This data describes a binding interaction between two proteins.

Residue-level contacts at the interface:
Residue Q197 in chain B is in contact with residue P29 in chain A (closest heavy-atom distance 3.5 Å).
Residue F213 in chain B contacts residue Y51 in chain A (closest heavy-atom distance 3.2 Å).
Residue F29 in chain B contacts residue C77 in chain A (closest heavy-atom distance 3.5 Å).
Residue L171 in chain B is in contact with residue A17 in chain A (closest heavy-atom distance 3.6 Å).
Residue F78 in chain B contacts residue P131 in chain A (closest heavy-atom distance 3.5 Å).
Residue F86 in chain B is in contact with residue W130 in chain A (closest heavy-atom distance 3.6 Å).
Residue I32 in chain B contacts residue V75 in chain A (closest heavy-atom distance 3.2 Å).
Residue F213 in chain B is in contact with residue P163 in chain A (closest heavy-atom distance 3.5 Å).
Residue A198 in chain B contacts residue V150 in chain A (closest heavy-atom distance 3.7 Å).
Residue W74 in chain B is in contact with residue K34 in chain A (closest heavy-atom distance 3.6 Å).
Residue F213 in chain B interacts with residue L50 in chain A (closest heavy-atom distance 3.6 Å).
Residue F36 in chain B interacts with residue L126 in chain A (closest heavy-atom distance 3.1 Å).
Residue F117 in chain B interacts with residue F128 in chain A (closest heavy-atom distance 3.4 Å).
Residue Q83 in chain B contacts residue P131 in chain A (closest heavy-atom distance 3.3 Å).
Residue A164 in chain B interacts with residue A13 in chain A (closest heavy-atom distance 3.2 Å).
Residue I136 in chain B contacts residue I69 in chain A (closest heavy-atom distance 3.6 Å).
Residue I32 in chain B interacts with residue L127 in chain A (closest heavy-atom distance 3.4 Å).
Residue S124 in chain B interacts with residue V75 in chain A (closest heavy-atom distance 3.3 Å).
Residue A164 in chain B is in contact with residue A17 in chain A (closest heavy-atom distance 3.2 Å).
Residue F209 in chain B interacts with residue L158 in chain A (closest heavy-atom distance 3.5 Å).
Residue F209 in chain B interacts with residue M18 in chain A (closest heavy-atom distance 3.5 Å).
Residue I113 in chain B interacts with residue F128 in chain A (closest heavy-atom distance 3.6 Å).
Residue S220 in chain B interacts with residue K7 in chain A (closest heavy-atom distance 3.6 Å).
Residue Q83 in chain B interacts with residue W130 in chain A (closest heavy-atom distance 3.1 Å).
Residue M160 in chain B interacts with residue N9 in chain A (closest heavy-atom distance 3.3 Å).
Residue M205 in chain B is in contact with residue L22 in chain A (closest heavy-atom distance 3.6 Å).
Residue M223 in chain B interacts with residue T10 in chain A (closest heavy-atom distance 3.6 Å).
Residue M172 in chain B interacts with residue A21 in chain A (closest heavy-atom distance 3.6 Å).
Residue A212 in chain B contacts residue V14 in chain A (closest heavy-atom distance 3.3 Å).
Residue S28 in chain B is in contact with residue V75 in chain A (closest heavy-atom distance 3.5 Å).
Residue L82 in chain B is in contact with residue P131 in chain A (closest heavy-atom distance 3.5 Å).
Residue F209 in chain B contacts residue T46 in chain A (closest heavy-atom distance 3.6 Å).
Residue L208 in chain B is in contact with residue L22 in chain A (closest heavy-atom distance 3.6 Å).
Residue S124 in chain B contacts residue P74 in chain A (closest heavy-atom distance 3.5 Å).
Residue F209 in chain B is in contact with residue G43 in chain A (closest heavy-atom distance 3.6 Å).
Residue L208 in chain B interacts with residue M18 in chain A (closest heavy-atom distance 3.6 Å).
Residue M172 in chain B is in contact with residue L25 in chain A (closest heavy-atom distance 3.2 Å).
Residue D230 in chain B is in contact with residue L6 in chain A (closest heavy-atom distance 3.2 Å).
Residue M160 in chain B is in contact with residue A13 in chain A (closest heavy-atom distance 3.4 Å).
Residue Q197 in chain B is in contact with residue I28 in chain A (closest heavy-atom distance 3.3 Å).
Residue L140 in chain B contacts residue F65 in chain A (closest heavy-atom distance 3.5 Å).
Residue T79 in chain B is in contact with residue P131 in chain A (closest heavy-atom distance 3.6 Å).
Residue F29 in chain B contacts residue L78 in chain A (closest heavy-atom distance 3.5 Å).
Residue T176 in chain B is in contact with residue L25 in chain A (closest heavy-atom distance 3.6 Å).
Residue A198 in chain B contacts residue F146 in chain A (closest heavy-atom distance 3.6 Å).
Residue P153 in chain B is in contact with residue T2 in chain A (closest heavy-atom distance 3.2 Å).
Residue E224 in chain B interacts with residue K7 in chain A (closest heavy-atom distance 3.2 Å).
Residue F36 in chain B is in contact with residue L127 in chain A (closest heavy-atom distance 3.2 Å).
Residue M205 in chain B interacts with residue I154 in chain A (closest heavy-atom distance 3.4 Å).
Residue A216 in chain B is in contact with residue T10 in chain A (closest heavy-atom distance 3.6 Å).
Residue M210 in chain B is in contact with residue L161 in chain A (closest heavy-atom distance 3.5 Å).
Residue I202 in chain B is in contact with residue S153 in chain A (closest heavy-atom distance 3.6 Å).
Residue T128 in chain B is in contact with residue G72 in chain A (closest heavy-atom distance 3.0 Å).
Residue I113 in chain B interacts with residue L127 in chain A (closest heavy-atom distance 3.4 Å).
Residue T128 in chain B interacts with residue P74 in chain A (closest heavy-atom distance 3.4 Å).
Residue S28 in chain B contacts residue P74 in chain A (closest heavy-atom distance 3.4 Å).
Residue V206 in chain B interacts with residue I154 in chain A (closest heavy-atom distance 3.6 Å).
Residue A216 in chain B contacts residue I11 in chain A (closest heavy-atom distance 3.7 Å).
Residue I32 in chain B contacts residue F79 in chain A (closest heavy-atom distance 3.5 Å).
Residue S220 in chain B contacts residue T10 in chain A (closest heavy-atom distance 2.8 Å).

Sequence of chain A:
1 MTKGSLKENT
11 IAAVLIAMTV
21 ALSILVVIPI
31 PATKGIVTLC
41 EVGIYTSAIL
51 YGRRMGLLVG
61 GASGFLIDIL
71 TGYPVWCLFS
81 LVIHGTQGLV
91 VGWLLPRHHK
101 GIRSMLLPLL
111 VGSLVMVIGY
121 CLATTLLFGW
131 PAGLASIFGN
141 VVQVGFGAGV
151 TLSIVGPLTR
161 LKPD

Sequence of chain B:
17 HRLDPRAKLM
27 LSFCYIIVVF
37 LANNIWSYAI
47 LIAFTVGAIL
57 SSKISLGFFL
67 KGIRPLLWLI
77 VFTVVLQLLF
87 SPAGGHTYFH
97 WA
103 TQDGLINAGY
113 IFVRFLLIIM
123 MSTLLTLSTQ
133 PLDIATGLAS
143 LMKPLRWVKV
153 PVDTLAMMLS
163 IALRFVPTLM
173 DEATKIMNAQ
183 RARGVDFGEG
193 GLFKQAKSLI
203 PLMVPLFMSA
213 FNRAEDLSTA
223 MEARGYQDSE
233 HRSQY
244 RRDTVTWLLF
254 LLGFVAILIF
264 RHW